The following describes two proteins that form a bound complex.

Sequence of chain B:
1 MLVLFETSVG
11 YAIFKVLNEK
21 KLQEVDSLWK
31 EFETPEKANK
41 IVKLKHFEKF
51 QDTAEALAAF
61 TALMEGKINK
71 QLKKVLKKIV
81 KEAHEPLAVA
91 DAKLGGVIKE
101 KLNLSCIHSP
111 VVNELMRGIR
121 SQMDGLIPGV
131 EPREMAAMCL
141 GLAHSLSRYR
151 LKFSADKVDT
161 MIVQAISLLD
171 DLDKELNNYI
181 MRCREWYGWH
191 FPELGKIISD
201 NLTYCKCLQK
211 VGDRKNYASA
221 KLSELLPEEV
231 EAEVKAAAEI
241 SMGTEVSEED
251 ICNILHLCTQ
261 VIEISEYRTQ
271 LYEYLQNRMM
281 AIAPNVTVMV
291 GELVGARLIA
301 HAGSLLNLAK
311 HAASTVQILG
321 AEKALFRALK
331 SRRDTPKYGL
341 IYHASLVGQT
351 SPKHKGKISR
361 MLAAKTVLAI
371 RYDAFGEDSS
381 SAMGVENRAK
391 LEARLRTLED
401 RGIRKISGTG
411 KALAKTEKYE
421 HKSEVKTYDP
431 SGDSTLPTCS

Sequence of chain A:
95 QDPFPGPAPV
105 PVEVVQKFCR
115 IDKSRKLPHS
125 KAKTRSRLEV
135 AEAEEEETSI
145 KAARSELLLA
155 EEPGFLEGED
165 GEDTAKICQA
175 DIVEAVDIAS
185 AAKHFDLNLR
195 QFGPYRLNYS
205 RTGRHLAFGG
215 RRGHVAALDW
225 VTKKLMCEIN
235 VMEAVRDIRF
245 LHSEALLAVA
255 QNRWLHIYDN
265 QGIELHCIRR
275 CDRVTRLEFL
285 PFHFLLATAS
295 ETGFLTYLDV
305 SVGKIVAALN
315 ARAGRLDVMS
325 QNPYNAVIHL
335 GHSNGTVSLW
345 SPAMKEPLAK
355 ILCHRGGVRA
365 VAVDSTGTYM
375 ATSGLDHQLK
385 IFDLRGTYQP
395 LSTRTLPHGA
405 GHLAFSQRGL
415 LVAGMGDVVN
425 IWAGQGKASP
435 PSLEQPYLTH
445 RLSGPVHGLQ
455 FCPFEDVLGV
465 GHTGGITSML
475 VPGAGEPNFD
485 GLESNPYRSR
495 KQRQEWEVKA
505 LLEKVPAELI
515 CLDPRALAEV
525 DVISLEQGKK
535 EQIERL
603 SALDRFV

Interface contacts:
Residue R445 in chain A contacts residue E424 in chain B (closest heavy-atom distance 3.9 Å).
Residue H444 in chain A contacts residue E424 in chain B (closest heavy-atom distance 4.9 Å).
Residue A174 in chain A is in contact with residue K422 in chain B (closest heavy-atom distance 4.8 Å).